Sequence of chain B:
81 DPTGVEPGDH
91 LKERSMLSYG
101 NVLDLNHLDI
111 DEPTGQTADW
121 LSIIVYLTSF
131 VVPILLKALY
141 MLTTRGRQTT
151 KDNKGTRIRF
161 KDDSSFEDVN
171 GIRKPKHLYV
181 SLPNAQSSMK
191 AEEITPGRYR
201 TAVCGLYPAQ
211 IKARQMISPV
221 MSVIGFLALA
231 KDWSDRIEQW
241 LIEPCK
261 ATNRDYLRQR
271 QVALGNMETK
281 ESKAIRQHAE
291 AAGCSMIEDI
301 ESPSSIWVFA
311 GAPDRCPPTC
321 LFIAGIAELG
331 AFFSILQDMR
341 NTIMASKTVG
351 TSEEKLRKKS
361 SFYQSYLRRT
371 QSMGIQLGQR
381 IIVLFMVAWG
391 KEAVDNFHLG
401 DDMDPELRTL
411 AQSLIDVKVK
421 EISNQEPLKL

Sequence of chain A:
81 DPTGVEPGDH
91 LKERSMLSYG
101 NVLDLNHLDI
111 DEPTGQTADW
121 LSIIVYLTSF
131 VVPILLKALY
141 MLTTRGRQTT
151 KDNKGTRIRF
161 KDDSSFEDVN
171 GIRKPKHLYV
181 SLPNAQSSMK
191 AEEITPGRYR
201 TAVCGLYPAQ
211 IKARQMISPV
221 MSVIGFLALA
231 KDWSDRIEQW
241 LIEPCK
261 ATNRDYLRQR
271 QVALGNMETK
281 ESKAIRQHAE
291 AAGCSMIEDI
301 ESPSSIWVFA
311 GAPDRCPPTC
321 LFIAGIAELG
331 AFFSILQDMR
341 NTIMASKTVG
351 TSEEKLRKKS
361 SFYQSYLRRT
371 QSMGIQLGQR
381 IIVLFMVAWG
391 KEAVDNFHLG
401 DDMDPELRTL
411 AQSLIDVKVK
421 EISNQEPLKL

This data describes a binding interaction between two proteins.

Residue-level contacts at the interface:
Residue N170 in chain A interacts with residue K391 in chain B (closest heavy-atom distance 3.9 Å).
Residue N170 in chain A is in contact with residue V387 in chain B (closest heavy-atom distance 3.1 Å).
Residue G171 in chain A interacts with residue K391 in chain B (closest heavy-atom distance 3.6 Å).
Residue N170 in chain A interacts with residue A388 in chain B (closest heavy-atom distance 3.0 Å).
Residue I172 in chain A contacts residue K391 in chain B (closest heavy-atom distance 4.3 Å).
Residue I172 in chain A contacts residue M386 in chain B (closest heavy-atom distance 3.4 Å).
Residue V169 in chain A is in contact with residue V387 in chain B (closest heavy-atom distance 4.5 Å).
Residue I172 in chain A interacts with residue V387 in chain B (closest heavy-atom distance 4.5 Å).
Residue I172 in chain A interacts with residue G390 in chain B (closest heavy-atom distance 5.0 Å).